The following describes two proteins that form a bound complex.

Sequence of protein 1:
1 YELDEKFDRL

Sequence of protein 2:
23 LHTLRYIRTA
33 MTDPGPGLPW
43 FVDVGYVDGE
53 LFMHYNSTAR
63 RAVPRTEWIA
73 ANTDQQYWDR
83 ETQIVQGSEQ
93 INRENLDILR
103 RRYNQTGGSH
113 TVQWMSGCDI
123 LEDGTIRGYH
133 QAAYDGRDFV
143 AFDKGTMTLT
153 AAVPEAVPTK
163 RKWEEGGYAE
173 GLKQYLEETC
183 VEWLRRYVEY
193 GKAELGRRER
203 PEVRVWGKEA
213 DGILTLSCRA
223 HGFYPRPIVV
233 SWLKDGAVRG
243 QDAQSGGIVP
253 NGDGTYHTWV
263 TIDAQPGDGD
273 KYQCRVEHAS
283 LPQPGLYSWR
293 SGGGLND

Contacts between the two chains:
Residue T161 in protein 2 is in contact with residue R9 in protein 1 (closest heavy-atom distance 4.1 Å).
Residue E83 in protein 2 is in contact with residue E2 in protein 1 (closest heavy-atom distance 3.1 Å).
Residue F141 in protein 2 interacts with residue L10 in protein 1 (closest heavy-atom distance 3.7 Å).
Residue K164 in protein 2 contacts residue L10 in protein 1 (closest heavy-atom distance 3.2 Å).
Residue T161 in protein 2 contacts residue L10 in protein 1 (closest heavy-atom distance 2.7 Å).
Residue Y177 in protein 2 is in contact with residue Y1 in protein 1 (closest heavy-atom distance 2.7 Å).
Residue N97 in protein 2 is in contact with residue D8 in protein 1 (closest heavy-atom distance 2.8 Å).
Residue D45 in protein 2 contacts residue E2 in protein 1 (closest heavy-atom distance 3.0 Å).
Residue Y170 in protein 2 is in contact with residue F7 in protein 1 (closest heavy-atom distance 3.2 Å).
Residue S90 in protein 2 is in contact with residue E5 in protein 1 (closest heavy-atom distance 3.5 Å).
Residue H132 in protein 2 is in contact with residue L3 in protein 1 (closest heavy-atom distance 3.6 Å).
Residue Q85 in protein 2 contacts residue E5 in protein 1 (closest heavy-atom distance 4.3 Å).
Residue N94 in protein 2 interacts with residue D8 in protein 1 (closest heavy-atom distance 3.0 Å).
Residue E83 in protein 2 interacts with residue Y1 in protein 1 (closest heavy-atom distance 3.7 Å).
Residue W116 in protein 2 is in contact with residue D8 in protein 1 (closest heavy-atom distance 3.3 Å).
Residue I86 in protein 2 is in contact with residue E5 in protein 1 (closest heavy-atom distance 3.7 Å).
Residue V114 in protein 2 interacts with residue L10 in protein 1 (closest heavy-atom distance 3.9 Å).
Residue N97 in protein 2 interacts with residue L10 in protein 1 (closest heavy-atom distance 3.0 Å).
Residue A134 in protein 2 contacts residue L10 in protein 1 (closest heavy-atom distance 4.3 Å).
Residue W116 in protein 2 contacts residue L10 in protein 1 (closest heavy-atom distance 3.7 Å).
Residue G173 in protein 2 contacts residue F7 in protein 1 (closest heavy-atom distance 3.8 Å).
Residue Y170 in protein 2 interacts with residue K6 in protein 1 (closest heavy-atom distance 3.7 Å).
Residue R82 in protein 2 is in contact with residue E2 in protein 1 (closest heavy-atom distance 2.9 Å).
Residue W116 in protein 2 is in contact with residue F7 in protein 1 (closest heavy-atom distance 3.7 Å).
Residue W185 in protein 2 is in contact with residue Y1 in protein 1 (closest heavy-atom distance 3.5 Å).
Residue N97 in protein 2 is in contact with residue R9 in protein 1 (closest heavy-atom distance 4.0 Å).
Residue I93 in protein 2 contacts residue R9 in protein 1 (closest heavy-atom distance 3.5 Å).
Residue R30 in protein 2 interacts with residue E2 in protein 1 (closest heavy-atom distance 3.0 Å).
Residue K164 in protein 2 contacts residue R9 in protein 1 (closest heavy-atom distance 4.5 Å).
Residue Y79 in protein 2 interacts with residue Y1 in protein 1 (closest heavy-atom distance 4.0 Å).
Residue E96 in protein 2 is in contact with residue R9 in protein 1 (closest heavy-atom distance 2.9 Å).
Residue Y28 in protein 2 contacts residue Y1 in protein 1 (closest heavy-atom distance 2.8 Å).
Residue R104 in protein 2 interacts with residue L10 in protein 1 (closest heavy-atom distance 2.8 Å).
Residue I86 in protein 2 is in contact with residue D4 in protein 1 (closest heavy-atom distance 4.4 Å).
Residue R30 in protein 2 contacts residue D8 in protein 1 (closest heavy-atom distance 2.8 Å).
Residue R82 in protein 2 interacts with residue Y1 in protein 1 (closest heavy-atom distance 3.2 Å).
Residue L174 in protein 2 is in contact with residue F7 in protein 1 (closest heavy-atom distance 3.5 Å).
Residue Y177 in protein 2 interacts with residue L3 in protein 1 (closest heavy-atom distance 3.4 Å).
Residue I93 in protein 2 is in contact with residue E5 in protein 1 (closest heavy-atom distance 3.7 Å).
Residue I100 in protein 2 is in contact with residue R9 in protein 1 (closest heavy-atom distance 3.9 Å).
Residue Y28 in protein 2 interacts with residue E2 in protein 1 (closest heavy-atom distance 3.3 Å).
Residue I86 in protein 2 is in contact with residue L3 in protein 1 (closest heavy-atom distance 3.7 Å).
Residue H132 in protein 2 interacts with residue D8 in protein 1 (closest heavy-atom distance 4.1 Å).
Residue H132 in protein 2 contacts residue F7 in protein 1 (closest heavy-atom distance 2.8 Å).
Residue S90 in protein 2 interacts with residue D8 in protein 1 (closest heavy-atom distance 2.8 Å).
Residue I100 in protein 2 contacts residue L10 in protein 1 (closest heavy-atom distance 4.1 Å).
Residue S118 in protein 2 interacts with residue L3 in protein 1 (closest heavy-atom distance 4.5 Å).
Residue T181 in protein 2 contacts residue Y1 in protein 1 (closest heavy-atom distance 3.7 Å).
Residue W165 in protein 2 interacts with residue F7 in protein 1 (closest heavy-atom distance 3.2 Å).
Residue W165 in protein 2 contacts residue R9 in protein 1 (closest heavy-atom distance 3.0 Å).
Residue I93 in protein 2 interacts with residue D8 in protein 1 (closest heavy-atom distance 3.6 Å).
Residue L101 in protein 2 contacts residue L10 in protein 1 (closest heavy-atom distance 3.8 Å).
Residue Y177 in protein 2 interacts with residue E2 in protein 1 (closest heavy-atom distance 3.8 Å).
Residue V87 in protein 2 contacts residue E2 in protein 1 (closest heavy-atom distance 3.4 Å).
Residue V142 in protein 2 interacts with residue L10 in protein 1 (closest heavy-atom distance 3.8 Å).
Residue M55 in protein 2 is in contact with residue E2 in protein 1 (closest heavy-atom distance 3.9 Å).
Residue Y189 in protein 2 interacts with residue Y1 in protein 1 (closest heavy-atom distance 2.8 Å).
Residue G89 in protein 2 interacts with residue E5 in protein 1 (closest heavy-atom distance 3.6 Å).
Residue L174 in protein 2 contacts residue L3 in protein 1 (closest heavy-atom distance 3.7 Å).
Residue I86 in protein 2 contacts residue E2 in protein 1 (closest heavy-atom distance 3.8 Å).